Sequence of protein 1:
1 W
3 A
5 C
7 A

Residue-level contacts at the interface:
Residue L244 in protein 2 is in contact with residue A3 in protein 1 (closest heavy-atom distance 3.9 Å).
Residue S201 in protein 2 is in contact with residue C5 in protein 1 (closest heavy-atom distance 4.7 Å).
Residue G199 in protein 2 is in contact with residue A3 in protein 1 (closest heavy-atom distance 4.0 Å).
Residue F202 in protein 2 is in contact with residue A3 in protein 1 (closest heavy-atom distance 5.0 Å).
Residue Y200 in protein 2 contacts residue W1 in protein 1 (closest heavy-atom distance 4.5 Å).
Residue T196 in protein 2 contacts residue W1 in protein 1 (closest heavy-atom distance 4.2 Å).
Residue R198 in protein 2 contacts residue W1 in protein 1 (closest heavy-atom distance 4.5 Å).
Residue S201 in protein 2 contacts residue W1 in protein 1 (closest heavy-atom distance 3.6 Å).
Residue S201 in protein 2 is in contact with residue A3 in protein 1 (closest heavy-atom distance 3.4 Å).
Residue Y200 in protein 2 contacts residue A3 in protein 1 (closest heavy-atom distance 3.6 Å).
Residue Q248 in protein 2 is in contact with residue A3 in protein 1 (closest heavy-atom distance 3.8 Å).
Residue G199 in protein 2 is in contact with residue W1 in protein 1 (closest heavy-atom distance 2.7 Å).

Sequence of protein 2:
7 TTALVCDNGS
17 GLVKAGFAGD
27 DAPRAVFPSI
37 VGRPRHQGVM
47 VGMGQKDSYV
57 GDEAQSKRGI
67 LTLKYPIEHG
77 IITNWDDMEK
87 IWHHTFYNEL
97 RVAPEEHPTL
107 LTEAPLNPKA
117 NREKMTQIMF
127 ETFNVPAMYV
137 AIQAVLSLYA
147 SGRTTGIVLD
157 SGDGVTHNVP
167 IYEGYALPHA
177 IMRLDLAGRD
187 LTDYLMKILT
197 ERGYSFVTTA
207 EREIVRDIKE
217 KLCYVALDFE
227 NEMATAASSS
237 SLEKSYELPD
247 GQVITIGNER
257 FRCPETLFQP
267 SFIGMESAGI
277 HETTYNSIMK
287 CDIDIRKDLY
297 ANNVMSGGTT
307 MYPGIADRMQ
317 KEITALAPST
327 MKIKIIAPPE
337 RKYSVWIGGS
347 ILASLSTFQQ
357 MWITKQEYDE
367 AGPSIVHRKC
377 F

This data describes a binding interaction between two proteins.